Sequence of protein 2:
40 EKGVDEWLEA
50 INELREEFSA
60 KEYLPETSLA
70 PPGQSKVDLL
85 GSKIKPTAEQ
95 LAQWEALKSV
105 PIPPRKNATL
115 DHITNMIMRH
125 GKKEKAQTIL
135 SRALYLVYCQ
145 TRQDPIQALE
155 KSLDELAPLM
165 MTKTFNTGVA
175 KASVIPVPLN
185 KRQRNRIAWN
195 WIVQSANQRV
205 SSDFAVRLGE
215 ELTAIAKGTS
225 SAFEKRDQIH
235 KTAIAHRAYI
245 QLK

This data describes a binding interaction between two proteins.

Contacts between the two chains:
Residue Q47 in protein 1 is in contact with residue P71 in protein 2 (closest heavy-atom distance 3.9 Å).
Residue N99 in protein 1 interacts with residue R54 in protein 2 (closest heavy-atom distance 4.2 Å).
Residue S83 in protein 1 is in contact with residue E40 in protein 2 (closest heavy-atom distance 2.9 Å).
Residue F96 in protein 1 contacts residue L53 in protein 2 (closest heavy-atom distance 3.5 Å).
Residue A101 in protein 1 contacts residue Y62 in protein 2 (closest heavy-atom distance 4.6 Å).
Residue N104 in protein 1 interacts with residue Y62 in protein 2 (closest heavy-atom distance 3.5 Å).
Residue Q88 in protein 1 interacts with residue L47 in protein 2 (closest heavy-atom distance 3.0 Å).
Residue Y100 in protein 1 contacts residue F57 in protein 2 (closest heavy-atom distance 3.3 Å).
Residue K85 in protein 1 contacts residue E40 in protein 2 (closest heavy-atom distance 3.1 Å).
Residue K48 in protein 1 is in contact with residue G72 in protein 2 (closest heavy-atom distance 4.3 Å).
Residue Y100 in protein 1 contacts residue R54 in protein 2 (closest heavy-atom distance 3.8 Å).
Residue Y100 in protein 1 interacts with residue S58 in protein 2 (closest heavy-atom distance 4.0 Å).
Residue P130 in protein 1 interacts with residue Q73 in protein 2 (closest heavy-atom distance 4.0 Å).
Residue F96 in protein 1 is in contact with residue R54 in protein 2 (closest heavy-atom distance 3.7 Å).
Residue Y51 in protein 1 interacts with residue P71 in protein 2 (closest heavy-atom distance 3.7 Å).
Residue E92 in protein 1 is in contact with residue N51 in protein 2 (closest heavy-atom distance 4.2 Å).
Residue L89 in protein 1 interacts with residue V43 in protein 2 (closest heavy-atom distance 3.4 Å).
Residue L89 in protein 1 is in contact with residue G42 in protein 2 (closest heavy-atom distance 4.5 Å).
Residue E92 in protein 1 is in contact with residue I50 in protein 2 (closest heavy-atom distance 3.1 Å).
Residue N104 in protein 1 is in contact with residue P64 in protein 2 (closest heavy-atom distance 3.6 Å).
Residue D84 in protein 1 is in contact with residue E40 in protein 2 (closest heavy-atom distance 4.9 Å).
Residue K105 in protein 1 contacts residue L63 in protein 2 (closest heavy-atom distance 4.0 Å).
Residue F107 in protein 1 contacts residue L63 in protein 2 (closest heavy-atom distance 3.6 Å).
Residue D95 in protein 1 is in contact with residue R54 in protein 2 (closest heavy-atom distance 3.7 Å).
Residue K85 in protein 1 interacts with residue V43 in protein 2 (closest heavy-atom distance 2.9 Å).
Residue L89 in protein 1 contacts residue I50 in protein 2 (closest heavy-atom distance 4.4 Å).
Residue L89 in protein 1 is in contact with residue L47 in protein 2 (closest heavy-atom distance 3.6 Å).
Residue L106 in protein 1 interacts with residue P64 in protein 2 (closest heavy-atom distance 3.8 Å).
Residue F107 in protein 1 interacts with residue E65 in protein 2 (closest heavy-atom distance 3.2 Å).
Residue L106 in protein 1 interacts with residue L78 in protein 2 (closest heavy-atom distance 3.6 Å).
Residue E86 in protein 1 is in contact with residue E40 in protein 2 (closest heavy-atom distance 2.8 Å).
Residue Y51 in protein 1 contacts residue P70 in protein 2 (closest heavy-atom distance 3.9 Å).
Residue Y100 in protein 1 is in contact with residue Y62 in protein 2 (closest heavy-atom distance 2.3 Å).
Residue D108 in protein 1 interacts with residue L63 in protein 2 (closest heavy-atom distance 4.2 Å).
Residue Y100 in protein 1 is in contact with residue L68 in protein 2 (closest heavy-atom distance 4.8 Å).
Residue K105 in protein 1 contacts residue Y62 in protein 2 (closest heavy-atom distance 4.2 Å).
Residue E86 in protein 1 contacts residue V43 in protein 2 (closest heavy-atom distance 3.1 Å).
Residue L44 in protein 1 interacts with residue G72 in protein 2 (closest heavy-atom distance 3.4 Å).
Residue K48 in protein 1 is in contact with residue P71 in protein 2 (closest heavy-atom distance 3.3 Å).
Residue Q88 in protein 1 interacts with residue V43 in protein 2 (closest heavy-atom distance 4.4 Å).
Residue L93 in protein 1 is in contact with residue I50 in protein 2 (closest heavy-atom distance 3.4 Å).
Residue D108 in protein 1 contacts residue E61 in protein 2 (closest heavy-atom distance 4.6 Å).
Residue L44 in protein 1 is in contact with residue P71 in protein 2 (closest heavy-atom distance 3.5 Å).
Residue F96 in protein 1 contacts residue F57 in protein 2 (closest heavy-atom distance 3.8 Å).
Residue K85 in protein 1 contacts residue D44 in protein 2 (closest heavy-atom distance 2.9 Å).
Residue L89 in protein 1 interacts with residue W46 in protein 2 (closest heavy-atom distance 3.2 Å).
Residue E92 in protein 1 interacts with residue R54 in protein 2 (closest heavy-atom distance 3.5 Å).
Residue L106 in protein 1 is in contact with residue L63 in protein 2 (closest heavy-atom distance 3.6 Å).
Residue E92 in protein 1 is in contact with residue L47 in protein 2 (closest heavy-atom distance 3.7 Å).
Residue F107 in protein 1 contacts residue L78 in protein 2 (closest heavy-atom distance 4.3 Å).
Residue F96 in protein 1 is in contact with residue I50 in protein 2 (closest heavy-atom distance 3.4 Å).
Residue K105 in protein 1 contacts residue P64 in protein 2 (closest heavy-atom distance 3.4 Å).

Sequence of protein 1:
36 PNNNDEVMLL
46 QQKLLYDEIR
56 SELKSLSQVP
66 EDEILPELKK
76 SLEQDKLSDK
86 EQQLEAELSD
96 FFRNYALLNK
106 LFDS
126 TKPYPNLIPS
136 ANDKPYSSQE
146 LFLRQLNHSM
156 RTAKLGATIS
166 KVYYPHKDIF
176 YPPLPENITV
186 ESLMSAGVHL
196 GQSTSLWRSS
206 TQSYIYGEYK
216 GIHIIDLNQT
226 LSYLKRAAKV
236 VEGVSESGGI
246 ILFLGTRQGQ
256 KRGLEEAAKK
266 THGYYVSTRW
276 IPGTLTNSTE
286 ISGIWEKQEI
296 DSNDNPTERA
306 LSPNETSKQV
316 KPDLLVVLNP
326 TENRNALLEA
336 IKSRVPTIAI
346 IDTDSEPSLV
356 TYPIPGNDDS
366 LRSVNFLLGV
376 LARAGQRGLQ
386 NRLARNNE